Sequence of the second protein:
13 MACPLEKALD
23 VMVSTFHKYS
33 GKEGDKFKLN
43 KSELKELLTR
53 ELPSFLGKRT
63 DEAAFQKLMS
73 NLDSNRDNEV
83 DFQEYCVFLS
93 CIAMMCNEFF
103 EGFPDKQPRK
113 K

Sequence of the first protein:
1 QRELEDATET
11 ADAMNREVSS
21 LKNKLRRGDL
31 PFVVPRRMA

These two protein chains interact to form a complex.

Contacts between the two chains:
Residue L74 in the second protein interacts with residue T8 in the first protein (closest heavy-atom distance 3.3 Å).
Residue F101 in the second protein contacts residue E3 in the first protein (closest heavy-atom distance 3.6 Å).
Residue C93 in the second protein is in contact with residue T8 in the first protein (closest heavy-atom distance 3.8 Å).
Residue I94 in the second protein is in contact with residue T8 in the first protein (closest heavy-atom distance 4.2 Å).
Residue C93 in the second protein contacts residue A11 in the first protein (closest heavy-atom distance 3.1 Å).
Residue M97 in the second protein is in contact with residue A7 in the first protein (closest heavy-atom distance 3.2 Å).
Residue D22 in the second protein contacts residue M38 in the first protein (closest heavy-atom distance 3.0 Å).
Residue L70 in the second protein interacts with residue T8 in the first protein (closest heavy-atom distance 3.6 Å).
Residue T62 in the second protein interacts with residue Q1 in the first protein (closest heavy-atom distance 3.4 Å).
Residue Q85 in the second protein is in contact with residue V18 in the first protein (closest heavy-atom distance 4.1 Å).
Residue V89 in the second protein is in contact with residue V18 in the first protein (closest heavy-atom distance 3.7 Å).
Residue Q85 in the second protein interacts with residue N15 in the first protein (closest heavy-atom distance 2.8 Å).
Residue V25 in the second protein is in contact with residue M38 in the first protein (closest heavy-atom distance 4.1 Å).
Residue L50 in the second protein interacts with residue L4 in the first protein (closest heavy-atom distance 4.3 Å).
Residue S92 in the second protein interacts with residue M14 in the first protein (closest heavy-atom distance 3.2 Å).
Residue R61 in the second protein contacts residue Q1 in the first protein (closest heavy-atom distance 3.1 Å).
Residue S76 in the second protein contacts residue D12 in the first protein (closest heavy-atom distance 3.4 Å).
Residue F57 in the second protein interacts with residue Q1 in the first protein (closest heavy-atom distance 3.8 Å).
Residue F57 in the second protein interacts with residue E3 in the first protein (closest heavy-atom distance 3.0 Å).
Residue M97 in the second protein contacts residue E3 in the first protein (closest heavy-atom distance 3.2 Å).
Residue N73 in the second protein interacts with residue A11 in the first protein (closest heavy-atom distance 3.9 Å).
Residue N73 in the second protein interacts with residue E9 in the first protein (closest heavy-atom distance 3.4 Å).
Residue N73 in the second protein interacts with residue D12 in the first protein (closest heavy-atom distance 3.8 Å).
Residue G59 in the second protein is in contact with residue E3 in the first protein (closest heavy-atom distance 4.3 Å).
Residue L58 in the second protein contacts residue E3 in the first protein (closest heavy-atom distance 3.8 Å).
Residue V89 in the second protein interacts with residue M14 in the first protein (closest heavy-atom distance 3.5 Å).
Residue E86 in the second protein interacts with residue N15 in the first protein (closest heavy-atom distance 3.7 Å).
Residue N73 in the second protein is in contact with residue L4 in the first protein (closest heavy-atom distance 2.9 Å).
Residue L70 in the second protein is in contact with residue L4 in the first protein (closest heavy-atom distance 3.2 Å).
Residue N73 in the second protein interacts with residue E5 in the first protein (closest heavy-atom distance 2.9 Å).
Residue R78 in the second protein contacts residue D12 in the first protein (closest heavy-atom distance 2.7 Å).
Residue M96 in the second protein is in contact with residue M14 in the first protein (closest heavy-atom distance 3.6 Å).
Residue G59 in the second protein contacts residue Q1 in the first protein (closest heavy-atom distance 3.9 Å).
Residue C93 in the second protein is in contact with residue T10 in the first protein (closest heavy-atom distance 3.3 Å).
Residue M97 in the second protein is in contact with residue L4 in the first protein (closest heavy-atom distance 3.3 Å).
Residue V89 in the second protein contacts residue N15 in the first protein (closest heavy-atom distance 3.1 Å).
Residue F57 in the second protein interacts with residue L4 in the first protein (closest heavy-atom distance 3.4 Å).
Residue F90 in the second protein contacts residue T8 in the first protein (closest heavy-atom distance 3.3 Å).
Residue S76 in the second protein interacts with residue N15 in the first protein (closest heavy-atom distance 3.2 Å).
Residue A66 in the second protein interacts with residue Q1 in the first protein (closest heavy-atom distance 3.1 Å).
Residue F90 in the second protein is in contact with residue A11 in the first protein (closest heavy-atom distance 4.1 Å).
Residue C93 in the second protein is in contact with residue A7 in the first protein (closest heavy-atom distance 3.2 Å).
Residue Q85 in the second protein is in contact with residue S19 in the first protein (closest heavy-atom distance 3.6 Å).
Residue F90 in the second protein interacts with residue L4 in the first protein (closest heavy-atom distance 4.0 Å).
Residue K69 in the second protein interacts with residue E9 in the first protein (closest heavy-atom distance 3.8 Å).
Residue S56 in the second protein contacts residue E3 in the first protein (closest heavy-atom distance 3.9 Å).
Residue V89 in the second protein contacts residue A11 in the first protein (closest heavy-atom distance 3.3 Å).
Residue A65 in the second protein contacts residue R2 in the first protein (closest heavy-atom distance 4.0 Å).
Residue S76 in the second protein contacts residue R16 in the first protein (closest heavy-atom distance 3.0 Å).
Residue E18 in the second protein interacts with residue M38 in the first protein (closest heavy-atom distance 4.2 Å).
Residue C93 in the second protein interacts with residue M14 in the first protein (closest heavy-atom distance 3.9 Å).
Residue K69 in the second protein contacts residue L4 in the first protein (closest heavy-atom distance 4.3 Å).
Residue L58 in the second protein contacts residue Q1 in the first protein (closest heavy-atom distance 3.0 Å).
Residue A66 in the second protein interacts with residue R2 in the first protein (closest heavy-atom distance 3.7 Å).
Residue K69 in the second protein contacts residue R2 in the first protein (closest heavy-atom distance 3.5 Å).
Residue I94 in the second protein is in contact with residue L4 in the first protein (closest heavy-atom distance 4.2 Å).
Residue M96 in the second protein interacts with residue T10 in the first protein (closest heavy-atom distance 4.0 Å).
Residue N73 in the second protein is in contact with residue T8 in the first protein (closest heavy-atom distance 3.0 Å).
Residue K69 in the second protein is in contact with residue E5 in the first protein (closest heavy-atom distance 3.7 Å).
Residue L21 in the second protein interacts with residue M38 in the first protein (closest heavy-atom distance 4.1 Å).